This data describes a binding interaction between two proteins.

Interface contacts:
Residue F110 in the first protein interacts with residue L16 in the second protein (closest heavy-atom distance 5.0 Å).
Residue Y105 in the first protein contacts residue C18 in the second protein (closest heavy-atom distance 2.9 Å).
Residue F56 in the first protein contacts residue W96 in the second protein (closest heavy-atom distance 3.9 Å).
Residue L55 in the first protein is in contact with residue F31 in the second protein (closest heavy-atom distance 3.4 Å).
Residue F56 in the first protein interacts with residue L30 in the second protein (closest heavy-atom distance 4.4 Å).
Residue T102 in the first protein interacts with residue Y32 in the second protein (closest heavy-atom distance 3.7 Å).
Residue T102 in the first protein contacts residue A28 in the second protein (closest heavy-atom distance 4.3 Å).
Residue P103 in the first protein interacts with residue S21 in the second protein (closest heavy-atom distance 3.2 Å).
Residue F56 in the first protein interacts with residue F31 in the second protein (closest heavy-atom distance 3.9 Å).
Residue G107 in the first protein interacts with residue A98 in the second protein (closest heavy-atom distance 5.0 Å).
Residue Y105 in the first protein contacts residue L27 in the second protein (closest heavy-atom distance 4.0 Å).
Residue P103 in the first protein contacts residue F31 in the second protein (closest heavy-atom distance 3.6 Å).
Residue R104 in the first protein is in contact with residue L22 in the second protein (closest heavy-atom distance 4.0 Å).
Residue D31 in the first protein interacts with residue Y32 in the second protein (closest heavy-atom distance 3.2 Å).
Residue C106 in the first protein is in contact with residue C18 in the second protein (closest heavy-atom distance 3.2 Å).
Residue P103 in the first protein contacts residue L27 in the second protein (closest heavy-atom distance 3.6 Å).
Residue S100 in the first protein is in contact with residue Y32 in the second protein (closest heavy-atom distance 4.2 Å).
Residue C106 in the first protein interacts with residue L16 in the second protein (closest heavy-atom distance 3.0 Å).
Residue F56 in the first protein contacts residue I11 in the second protein (closest heavy-atom distance 4.6 Å).
Residue V53 in the first protein is in contact with residue F31 in the second protein (closest heavy-atom distance 4.9 Å).
Residue R104 in the first protein contacts residue E20 in the second protein (closest heavy-atom distance 3.8 Å).
Residue C106 in the first protein interacts with residue L27 in the second protein (closest heavy-atom distance 4.3 Å).
Residue Y33 in the first protein is in contact with residue Y32 in the second protein (closest heavy-atom distance 3.6 Å).
Residue C111 in the first protein contacts residue F31 in the second protein (closest heavy-atom distance 3.8 Å).
Residue T102 in the first protein interacts with residue G25 in the second protein (closest heavy-atom distance 4.2 Å).
Residue L55 in the first protein is in contact with residue Y180 in the second protein (closest heavy-atom distance 4.6 Å).
Residue T58 in the first protein is in contact with residue W96 in the second protein (closest heavy-atom distance 3.7 Å).
Residue V101 in the first protein interacts with residue Y32 in the second protein (closest heavy-atom distance 3.2 Å).
Residue Y105 in the first protein interacts with residue S21 in the second protein (closest heavy-atom distance 5.0 Å).
Residue G109 in the first protein is in contact with residue L16 in the second protein (closest heavy-atom distance 3.1 Å).
Residue G108 in the first protein contacts residue W96 in the second protein (closest heavy-atom distance 4.0 Å).
Residue R104 in the first protein is in contact with residue L27 in the second protein (closest heavy-atom distance 3.9 Å).
Residue L55 in the first protein is in contact with residue L30 in the second protein (closest heavy-atom distance 4.2 Å).
Residue G108 in the first protein contacts residue L16 in the second protein (closest heavy-atom distance 3.8 Å).
Residue C106 in the first protein is in contact with residue N17 in the second protein (closest heavy-atom distance 3.5 Å).
Residue Y33 in the first protein interacts with residue F31 in the second protein (closest heavy-atom distance 3.8 Å).
Residue R104 in the first protein contacts residue S21 in the second protein (closest heavy-atom distance 2.3 Å).
Residue C111 in the first protein is in contact with residue L16 in the second protein (closest heavy-atom distance 4.4 Å).
Residue G107 in the first protein contacts residue N17 in the second protein (closest heavy-atom distance 3.9 Å).
Residue G107 in the first protein is in contact with residue L16 in the second protein (closest heavy-atom distance 3.6 Å).
Residue R104 in the first protein contacts residue C18 in the second protein (closest heavy-atom distance 4.0 Å).
Residue R104 in the first protein contacts residue G25 in the second protein (closest heavy-atom distance 4.1 Å).
Residue G109 in the first protein interacts with residue W96 in the second protein (closest heavy-atom distance 3.7 Å).
Residue F56 in the first protein contacts residue L16 in the second protein (closest heavy-atom distance 3.5 Å).
Residue P103 in the first protein is in contact with residue A28 in the second protein (closest heavy-atom distance 3.7 Å).
Residue R104 in the first protein is in contact with residue N19 in the second protein (closest heavy-atom distance 4.3 Å).
Residue N32 in the first protein interacts with residue Y32 in the second protein (closest heavy-atom distance 4.0 Å).
Residue D31 in the first protein is in contact with residue Q33 in the second protein (closest heavy-atom distance 5.0 Å).
Residue Y105 in the first protein interacts with residue N19 in the second protein (closest heavy-atom distance 3.8 Å).

Sequence of the first protein:
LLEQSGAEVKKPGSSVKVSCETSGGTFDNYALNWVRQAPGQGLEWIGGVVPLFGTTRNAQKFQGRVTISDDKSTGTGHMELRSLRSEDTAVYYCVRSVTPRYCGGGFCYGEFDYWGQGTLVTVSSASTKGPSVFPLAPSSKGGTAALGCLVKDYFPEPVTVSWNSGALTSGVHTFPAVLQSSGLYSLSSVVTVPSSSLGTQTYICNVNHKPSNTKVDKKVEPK

Sequence of the second protein:
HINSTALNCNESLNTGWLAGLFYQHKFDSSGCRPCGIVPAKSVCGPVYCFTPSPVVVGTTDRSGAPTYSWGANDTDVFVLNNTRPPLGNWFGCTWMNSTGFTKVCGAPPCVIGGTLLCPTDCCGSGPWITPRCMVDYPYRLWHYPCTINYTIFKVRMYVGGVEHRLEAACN